Interface contacts:
Residue W316 in protein 2 interacts with residue R184 in protein 1 (closest heavy-atom distance 3.5 Å).
Residue E388 in protein 2 interacts with residue K197 in protein 1 (closest heavy-atom distance 3.2 Å).
Residue Y334 in protein 2 is in contact with residue K208 in protein 1 (closest heavy-atom distance 3.1 Å).
Residue D464 in protein 2 interacts with residue V201 in protein 1 (closest heavy-atom distance 4.2 Å).
Residue L329 in protein 2 is in contact with residue P205 in protein 1 (closest heavy-atom distance 4.2 Å).
Residue S319 in protein 2 interacts with residue L187 in protein 1 (closest heavy-atom distance 4.4 Å).
Residue A374 in protein 2 interacts with residue L204 in protein 1 (closest heavy-atom distance 4.4 Å).
Residue D464 in protein 2 interacts with residue K197 in protein 1 (closest heavy-atom distance 4.3 Å).
Residue Q326 in protein 2 contacts residue R200 in protein 1 (closest heavy-atom distance 4.0 Å).
Residue L329 in protein 2 interacts with residue M203 in protein 1 (closest heavy-atom distance 3.3 Å).
Residue F389 in protein 2 contacts residue K197 in protein 1 (closest heavy-atom distance 3.6 Å).
Residue V337 in protein 2 is in contact with residue S210 in protein 1 (closest heavy-atom distance 3.6 Å).
Residue F389 in protein 2 interacts with residue R200 in protein 1 (closest heavy-atom distance 3.1 Å).
Residue L336 in protein 2 interacts with residue L207 in protein 1 (closest heavy-atom distance 4.2 Å).
Residue L315 in protein 2 contacts residue A188 in protein 1 (closest heavy-atom distance 3.6 Å).
Residue S375 in protein 2 contacts residue L204 in protein 1 (closest heavy-atom distance 3.9 Å).
Residue E462 in protein 2 interacts with residue R200 in protein 1 (closest heavy-atom distance 3.6 Å).
Residue F389 in protein 2 contacts residue A196 in protein 1 (closest heavy-atom distance 4.0 Å).
Residue I372 in protein 2 is in contact with residue P205 in protein 1 (closest heavy-atom distance 3.8 Å).
Residue Y334 in protein 2 contacts residue L207 in protein 1 (closest heavy-atom distance 3.7 Å).
Residue Y334 in protein 2 contacts residue E206 in protein 1 (closest heavy-atom distance 3.6 Å).
Residue A28 in protein 2 contacts residue P205 in protein 1 (closest heavy-atom distance 4.0 Å).
Residue D464 in protein 2 interacts with residue R200 in protein 1 (closest heavy-atom distance 3.9 Å).
Residue D464 in protein 2 interacts with residue L204 in protein 1 (closest heavy-atom distance 3.8 Å).
Residue Q377 in protein 2 interacts with residue L207 in protein 1 (closest heavy-atom distance 3.4 Å).
Residue Q326 in protein 2 is in contact with residue I199 in protein 1 (closest heavy-atom distance 4.4 Å).
Residue P26 in protein 2 contacts residue E206 in protein 1 (closest heavy-atom distance 2.9 Å).
Residue L336 in protein 2 contacts residue K208 in protein 1 (closest heavy-atom distance 3.2 Å).
Residue M27 in protein 2 contacts residue L204 in protein 1 (closest heavy-atom distance 3.9 Å).
Residue Q326 in protein 2 interacts with residue M203 in protein 1 (closest heavy-atom distance 3.5 Å).
Residue Y25 in protein 2 interacts with residue P205 in protein 1 (closest heavy-atom distance 3.5 Å).
Residue Y25 in protein 2 is in contact with residue M203 in protein 1 (closest heavy-atom distance 2.6 Å).
Residue D338 in protein 2 is in contact with residue S210 in protein 1 (closest heavy-atom distance 3.3 Å).
Residue S376 in protein 2 contacts residue L204 in protein 1 (closest heavy-atom distance 3.9 Å).
Residue A28 in protein 2 contacts residue L204 in protein 1 (closest heavy-atom distance 2.9 Å).
Residue L29 in protein 2 interacts with residue V201 in protein 1 (closest heavy-atom distance 3.2 Å).
Residue K312 in protein 2 interacts with residue Y185 in protein 1 (closest heavy-atom distance 3.5 Å).
Residue M27 in protein 2 interacts with residue M203 in protein 1 (closest heavy-atom distance 3.7 Å).
Residue D335 in protein 2 is in contact with residue K208 in protein 1 (closest heavy-atom distance 3.6 Å).
Residue L336 in protein 2 interacts with residue S210 in protein 1 (closest heavy-atom distance 3.6 Å).
Residue I372 in protein 2 is in contact with residue L207 in protein 1 (closest heavy-atom distance 4.3 Å).
Residue L353 in protein 2 contacts residue L207 in protein 1 (closest heavy-atom distance 4.5 Å).
Residue I322 in protein 2 contacts residue R200 in protein 1 (closest heavy-atom distance 3.3 Å).
Residue R320 in protein 2 contacts residue L187 in protein 1 (closest heavy-atom distance 3.6 Å).
Residue F389 in protein 2 contacts residue L193 in protein 1 (closest heavy-atom distance 4.1 Å).
Residue P339 in protein 2 contacts residue S210 in protein 1 (closest heavy-atom distance 4.0 Å).
Residue P26 in protein 2 is in contact with residue P205 in protein 1 (closest heavy-atom distance 3.8 Å).
Residue Y334 in protein 2 interacts with residue P205 in protein 1 (closest heavy-atom distance 3.6 Å).
Residue M27 in protein 2 interacts with residue G202 in protein 1 (closest heavy-atom distance 3.8 Å).
Residue L29 in protein 2 interacts with residue G202 in protein 1 (closest heavy-atom distance 4.0 Å).
Residue Y25 in protein 2 interacts with residue L204 in protein 1 (closest heavy-atom distance 4.3 Å).
Residue M27 in protein 2 is in contact with residue E206 in protein 1 (closest heavy-atom distance 4.2 Å).
Residue F389 in protein 2 is in contact with residue N192 in protein 1 (closest heavy-atom distance 3.9 Å).
Residue A463 in protein 2 contacts residue R200 in protein 1 (closest heavy-atom distance 3.3 Å).
Residue D347 in protein 2 is in contact with residue S209 in protein 1 (closest heavy-atom distance 3.5 Å).
Residue D347 in protein 2 is in contact with residue S210 in protein 1 (closest heavy-atom distance 3.1 Å).
Residue S319 in protein 2 is in contact with residue A191 in protein 1 (closest heavy-atom distance 3.3 Å).
Residue L90 in protein 2 interacts with residue K197 in protein 1 (closest heavy-atom distance 4.1 Å).
Residue A374 in protein 2 contacts residue L207 in protein 1 (closest heavy-atom distance 3.6 Å).
Residue A28 in protein 2 contacts residue E206 in protein 1 (closest heavy-atom distance 3.7 Å).

Sequence of protein 1:
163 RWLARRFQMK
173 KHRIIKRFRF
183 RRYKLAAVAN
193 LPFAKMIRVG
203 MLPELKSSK

This data describes a binding interaction between two proteins.

Sequence of protein 2:
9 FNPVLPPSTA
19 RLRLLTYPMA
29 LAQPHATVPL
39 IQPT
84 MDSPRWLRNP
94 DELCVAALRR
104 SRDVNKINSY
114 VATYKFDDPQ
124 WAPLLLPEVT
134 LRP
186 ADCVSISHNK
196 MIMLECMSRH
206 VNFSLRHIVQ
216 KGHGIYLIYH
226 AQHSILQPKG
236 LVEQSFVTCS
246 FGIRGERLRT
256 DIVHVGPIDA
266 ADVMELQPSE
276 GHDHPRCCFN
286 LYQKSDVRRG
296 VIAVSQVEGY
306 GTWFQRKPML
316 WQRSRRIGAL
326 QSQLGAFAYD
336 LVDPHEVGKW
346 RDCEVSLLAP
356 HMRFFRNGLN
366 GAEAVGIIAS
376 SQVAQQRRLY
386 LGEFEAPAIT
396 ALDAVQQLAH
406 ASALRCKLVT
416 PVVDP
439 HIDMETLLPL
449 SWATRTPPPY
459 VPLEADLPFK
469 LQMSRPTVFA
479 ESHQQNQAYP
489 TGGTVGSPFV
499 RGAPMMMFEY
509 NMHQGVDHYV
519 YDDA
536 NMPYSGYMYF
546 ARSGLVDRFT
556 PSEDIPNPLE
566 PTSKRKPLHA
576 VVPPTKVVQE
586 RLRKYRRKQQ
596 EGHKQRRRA